Residue-level contacts at the interface:
Residue K45 in protein 2 interacts with residue F18 in protein 1 (closest heavy-atom distance 3.6 Å).
Residue G48 in protein 2 interacts with residue P9 in protein 1 (closest heavy-atom distance 4.8 Å).
Residue K45 in protein 2 contacts residue K19 in protein 1 (closest heavy-atom distance 2.4 Å).
Residue V51 in protein 2 contacts residue F7 in protein 1 (closest heavy-atom distance 3.3 Å).
Residue I49 in protein 2 contacts residue P10 in protein 1 (closest heavy-atom distance 4.2 Å).
Residue Y74 in protein 2 contacts residue F7 in protein 1 (closest heavy-atom distance 3.3 Å).
Residue I49 in protein 2 is in contact with residue P9 in protein 1 (closest heavy-atom distance 3.4 Å).
Residue L46 in protein 2 is in contact with residue A15 in protein 1 (closest heavy-atom distance 4.5 Å).
Residue G48 in protein 2 interacts with residue V13 in protein 1 (closest heavy-atom distance 4.3 Å).
Residue D50 in protein 2 contacts residue A14 in protein 1 (closest heavy-atom distance 4.9 Å).
Residue G48 in protein 2 contacts residue A14 in protein 1 (closest heavy-atom distance 3.4 Å).
Residue E47 in protein 2 interacts with residue A14 in protein 1 (closest heavy-atom distance 4.5 Å).
Residue L46 in protein 2 contacts residue K19 in protein 1 (closest heavy-atom distance 3.3 Å).
Residue L8 in protein 2 interacts with residue K12 in protein 1 (closest heavy-atom distance 4.9 Å).
Residue I49 in protein 2 contacts residue A14 in protein 1 (closest heavy-atom distance 4.3 Å).
Residue I49 in protein 2 is in contact with residue F7 in protein 1 (closest heavy-atom distance 3.6 Å).
Residue E47 in protein 2 interacts with residue A15 in protein 1 (closest heavy-atom distance 3.9 Å).
Residue V117 in protein 2 interacts with residue L3 in protein 1 (closest heavy-atom distance 3.6 Å).
Residue D30 in protein 2 interacts with residue L22 in protein 1 (closest heavy-atom distance 4.0 Å).
Residue K45 in protein 2 interacts with residue A14 in protein 1 (closest heavy-atom distance 4.3 Å).
Residue I49 in protein 2 contacts residue D11 in protein 1 (closest heavy-atom distance 4.7 Å).
Residue L42 in protein 2 interacts with residue F18 in protein 1 (closest heavy-atom distance 4.5 Å).
Residue D50 in protein 2 interacts with residue F7 in protein 1 (closest heavy-atom distance 3.3 Å).
Residue G48 in protein 2 contacts residue A15 in protein 1 (closest heavy-atom distance 3.4 Å).
Residue E47 in protein 2 contacts residue K12 in protein 1 (closest heavy-atom distance 2.9 Å).
Residue G48 in protein 2 is in contact with residue K12 in protein 1 (closest heavy-atom distance 3.5 Å).
Residue G48 in protein 2 is in contact with residue D11 in protein 1 (closest heavy-atom distance 2.9 Å).
Residue E47 in protein 2 interacts with residue K19 in protein 1 (closest heavy-atom distance 3.6 Å).
Residue I49 in protein 2 contacts residue G8 in protein 1 (closest heavy-atom distance 3.6 Å).

This data describes a binding interaction between two proteins.

Sequence of protein 1:
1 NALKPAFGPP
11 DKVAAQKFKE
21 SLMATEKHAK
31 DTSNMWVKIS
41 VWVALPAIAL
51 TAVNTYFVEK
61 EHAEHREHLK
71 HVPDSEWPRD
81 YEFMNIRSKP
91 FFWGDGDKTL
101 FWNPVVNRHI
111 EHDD

Sequence of protein 2:
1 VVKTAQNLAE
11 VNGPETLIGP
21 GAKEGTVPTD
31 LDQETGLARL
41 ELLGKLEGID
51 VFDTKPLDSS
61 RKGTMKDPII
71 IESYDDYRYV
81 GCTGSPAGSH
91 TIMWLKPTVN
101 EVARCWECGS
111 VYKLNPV